Sequence of protein 2:
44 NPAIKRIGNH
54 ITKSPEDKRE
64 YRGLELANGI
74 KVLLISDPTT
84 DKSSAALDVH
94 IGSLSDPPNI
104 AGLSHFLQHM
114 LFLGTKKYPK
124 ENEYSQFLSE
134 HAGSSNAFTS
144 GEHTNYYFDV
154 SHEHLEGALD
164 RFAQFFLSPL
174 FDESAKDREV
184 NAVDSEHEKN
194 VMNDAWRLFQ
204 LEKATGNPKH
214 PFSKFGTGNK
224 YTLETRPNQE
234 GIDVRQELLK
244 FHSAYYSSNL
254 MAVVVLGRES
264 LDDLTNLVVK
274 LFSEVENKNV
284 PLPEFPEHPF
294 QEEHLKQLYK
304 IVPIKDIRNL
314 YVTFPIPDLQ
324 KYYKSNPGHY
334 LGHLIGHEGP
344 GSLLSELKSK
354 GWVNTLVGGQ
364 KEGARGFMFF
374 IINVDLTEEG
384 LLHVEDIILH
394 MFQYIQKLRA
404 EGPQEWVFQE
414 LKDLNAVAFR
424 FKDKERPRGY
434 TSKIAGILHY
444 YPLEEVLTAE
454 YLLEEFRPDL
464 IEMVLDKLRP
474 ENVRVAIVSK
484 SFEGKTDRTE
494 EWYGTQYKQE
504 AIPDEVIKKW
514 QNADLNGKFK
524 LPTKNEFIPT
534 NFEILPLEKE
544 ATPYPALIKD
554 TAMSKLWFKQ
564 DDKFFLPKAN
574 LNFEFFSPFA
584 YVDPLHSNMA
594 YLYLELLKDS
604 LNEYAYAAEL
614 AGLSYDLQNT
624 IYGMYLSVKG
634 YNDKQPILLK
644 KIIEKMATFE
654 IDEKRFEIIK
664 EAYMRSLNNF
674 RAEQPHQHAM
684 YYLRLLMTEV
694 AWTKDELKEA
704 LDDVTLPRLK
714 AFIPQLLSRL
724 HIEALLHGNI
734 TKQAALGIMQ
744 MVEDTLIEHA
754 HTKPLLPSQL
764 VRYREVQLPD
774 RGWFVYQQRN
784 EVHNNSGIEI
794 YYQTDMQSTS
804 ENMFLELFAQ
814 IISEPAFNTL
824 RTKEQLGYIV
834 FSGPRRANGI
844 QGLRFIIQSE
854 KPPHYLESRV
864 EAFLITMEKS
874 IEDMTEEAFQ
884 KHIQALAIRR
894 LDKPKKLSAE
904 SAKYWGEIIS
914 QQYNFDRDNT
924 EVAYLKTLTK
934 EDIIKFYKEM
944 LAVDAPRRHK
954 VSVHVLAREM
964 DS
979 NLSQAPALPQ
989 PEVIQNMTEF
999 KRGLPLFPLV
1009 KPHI

Interface contacts:
Residue F820 in protein 2 contacts residue A21 in protein 1 (closest heavy-atom distance 4.4 Å).
Residue F141 in protein 2 contacts residue V18 in protein 1 (closest heavy-atom distance 3.4 Å).
Residue F820 in protein 2 contacts residue F20 in protein 1 (closest heavy-atom distance 4.1 Å).
Residue F115 in protein 2 contacts residue F20 in protein 1 (closest heavy-atom distance 3.7 Å).
Residue A140 in protein 2 contacts residue V18 in protein 1 (closest heavy-atom distance 4.2 Å).
Residue K192 in protein 2 contacts residue E22 in protein 1 (closest heavy-atom distance 3.3 Å).
Residue T142 in protein 2 contacts residue V18 in protein 1 (closest heavy-atom distance 3.1 Å).
Residue N139 in protein 2 is in contact with residue F19 in protein 1 (closest heavy-atom distance 4.0 Å).
Residue Y831 in protein 2 is in contact with residue F19 in protein 1 (closest heavy-atom distance 3.1 Å).
Residue Q111 in protein 2 contacts residue F19 in protein 1 (closest heavy-atom distance 4.5 Å).
Residue Y831 in protein 2 interacts with residue A21 in protein 1 (closest heavy-atom distance 3.5 Å).
Residue H112 in protein 2 is in contact with residue F19 in protein 1 (closest heavy-atom distance 3.8 Å).
Residue Y831 in protein 2 is in contact with residue F20 in protein 1 (closest heavy-atom distance 3.3 Å).
Residue A140 in protein 2 contacts residue F19 in protein 1 (closest heavy-atom distance 3.4 Å).
Residue H108 in protein 2 is in contact with residue F19 in protein 1 (closest heavy-atom distance 3.6 Å).
Residue T142 in protein 2 contacts residue K16 in protein 1 (closest heavy-atom distance 4.5 Å).
Residue E189 in protein 2 is in contact with residue F19 in protein 1 (closest heavy-atom distance 3.2 Å).
Residue T220 in protein 2 is in contact with residue V18 in protein 1 (closest heavy-atom distance 3.5 Å).
Residue R824 in protein 2 interacts with residue A21 in protein 1 (closest heavy-atom distance 4.2 Å).
Residue G335 in protein 2 interacts with residue A2 in protein 1 (closest heavy-atom distance 4.2 Å).
Residue A140 in protein 2 is in contact with residue F20 in protein 1 (closest heavy-atom distance 3.3 Å).
Residue W199 in protein 2 is in contact with residue K16 in protein 1 (closest heavy-atom distance 3.5 Å).
Residue L359 in protein 2 is in contact with residue D1 in protein 1 (closest heavy-atom distance 2.8 Å).
Residue Q363 in protein 2 contacts residue E3 in protein 1 (closest heavy-atom distance 3.6 Å).
Residue R824 in protein 2 interacts with residue F20 in protein 1 (closest heavy-atom distance 2.9 Å).
Residue A198 in protein 2 contacts residue K16 in protein 1 (closest heavy-atom distance 3.9 Å).
Residue E341 in protein 2 contacts residue D1 in protein 1 (closest heavy-atom distance 2.9 Å).
Residue N139 in protein 2 is in contact with residue F20 in protein 1 (closest heavy-atom distance 3.3 Å).
Residue N193 in protein 2 contacts residue V18 in protein 1 (closest heavy-atom distance 4.6 Å).
Residue E182 in protein 2 contacts residue F20 in protein 1 (closest heavy-atom distance 3.5 Å).
Residue Y831 in protein 2 is in contact with residue E22 in protein 1 (closest heavy-atom distance 4.0 Å).
Residue G361 in protein 2 contacts residue E3 in protein 1 (closest heavy-atom distance 3.0 Å).
Residue T142 in protein 2 contacts residue L17 in protein 1 (closest heavy-atom distance 4.1 Å).
Residue H112 in protein 2 interacts with residue F20 in protein 1 (closest heavy-atom distance 3.6 Å).
Residue V360 in protein 2 interacts with residue D1 in protein 1 (closest heavy-atom distance 3.5 Å).
Residue F202 in protein 2 is in contact with residue K16 in protein 1 (closest heavy-atom distance 3.6 Å).
Residue H336 in protein 2 interacts with residue A2 in protein 1 (closest heavy-atom distance 4.3 Å).
Residue G361 in protein 2 interacts with residue A2 in protein 1 (closest heavy-atom distance 3.2 Å).
Residue H679 in protein 2 interacts with residue E22 in protein 1 (closest heavy-atom distance 4.5 Å).
Residue Q111 in protein 2 contacts residue F20 in protein 1 (closest heavy-atom distance 3.3 Å).
Residue F141 in protein 2 interacts with residue L17 in protein 1 (closest heavy-atom distance 3.9 Å).
Residue G339 in protein 2 contacts residue A2 in protein 1 (closest heavy-atom distance 4.4 Å).
Residue H108 in protein 2 interacts with residue V18 in protein 1 (closest heavy-atom distance 3.9 Å).
Residue N139 in protein 2 interacts with residue A21 in protein 1 (closest heavy-atom distance 3.2 Å).
Residue E189 in protein 2 contacts residue V18 in protein 1 (closest heavy-atom distance 3.5 Å).
Residue V360 in protein 2 is in contact with residue A2 in protein 1 (closest heavy-atom distance 4.7 Å).
Residue Q111 in protein 2 contacts residue V18 in protein 1 (closest heavy-atom distance 3.5 Å).
Residue Y150 in protein 2 contacts residue F19 in protein 1 (closest heavy-atom distance 3.4 Å).
Residue I374 in protein 2 is in contact with residue E3 in protein 1 (closest heavy-atom distance 3.5 Å).
Residue Y609 in protein 2 interacts with residue A2 in protein 1 (closest heavy-atom distance 4.0 Å).
Residue W199 in protein 2 contacts residue V18 in protein 1 (closest heavy-atom distance 3.7 Å).
Residue Y609 in protein 2 is in contact with residue D1 in protein 1 (closest heavy-atom distance 3.3 Å).
Residue G361 in protein 2 contacts residue D1 in protein 1 (closest heavy-atom distance 2.8 Å).
Residue G339 in protein 2 is in contact with residue D1 in protein 1 (closest heavy-atom distance 2.9 Å).
Residue K364 in protein 2 interacts with residue E3 in protein 1 (closest heavy-atom distance 4.6 Å).
Residue I832 in protein 2 interacts with residue E22 in protein 1 (closest heavy-atom distance 4.2 Å).
Residue F141 in protein 2 contacts residue F19 in protein 1 (closest heavy-atom distance 4.1 Å).
Residue V360 in protein 2 is in contact with residue E3 in protein 1 (closest heavy-atom distance 4.0 Å).
Residue G362 in protein 2 is in contact with residue E3 in protein 1 (closest heavy-atom distance 4.3 Å).
Residue W199 in protein 2 interacts with residue L17 in protein 1 (closest heavy-atom distance 4.0 Å).

These two protein chains interact to form a complex.

Sequence of protein 1:
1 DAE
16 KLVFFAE